Sequence of chain B:
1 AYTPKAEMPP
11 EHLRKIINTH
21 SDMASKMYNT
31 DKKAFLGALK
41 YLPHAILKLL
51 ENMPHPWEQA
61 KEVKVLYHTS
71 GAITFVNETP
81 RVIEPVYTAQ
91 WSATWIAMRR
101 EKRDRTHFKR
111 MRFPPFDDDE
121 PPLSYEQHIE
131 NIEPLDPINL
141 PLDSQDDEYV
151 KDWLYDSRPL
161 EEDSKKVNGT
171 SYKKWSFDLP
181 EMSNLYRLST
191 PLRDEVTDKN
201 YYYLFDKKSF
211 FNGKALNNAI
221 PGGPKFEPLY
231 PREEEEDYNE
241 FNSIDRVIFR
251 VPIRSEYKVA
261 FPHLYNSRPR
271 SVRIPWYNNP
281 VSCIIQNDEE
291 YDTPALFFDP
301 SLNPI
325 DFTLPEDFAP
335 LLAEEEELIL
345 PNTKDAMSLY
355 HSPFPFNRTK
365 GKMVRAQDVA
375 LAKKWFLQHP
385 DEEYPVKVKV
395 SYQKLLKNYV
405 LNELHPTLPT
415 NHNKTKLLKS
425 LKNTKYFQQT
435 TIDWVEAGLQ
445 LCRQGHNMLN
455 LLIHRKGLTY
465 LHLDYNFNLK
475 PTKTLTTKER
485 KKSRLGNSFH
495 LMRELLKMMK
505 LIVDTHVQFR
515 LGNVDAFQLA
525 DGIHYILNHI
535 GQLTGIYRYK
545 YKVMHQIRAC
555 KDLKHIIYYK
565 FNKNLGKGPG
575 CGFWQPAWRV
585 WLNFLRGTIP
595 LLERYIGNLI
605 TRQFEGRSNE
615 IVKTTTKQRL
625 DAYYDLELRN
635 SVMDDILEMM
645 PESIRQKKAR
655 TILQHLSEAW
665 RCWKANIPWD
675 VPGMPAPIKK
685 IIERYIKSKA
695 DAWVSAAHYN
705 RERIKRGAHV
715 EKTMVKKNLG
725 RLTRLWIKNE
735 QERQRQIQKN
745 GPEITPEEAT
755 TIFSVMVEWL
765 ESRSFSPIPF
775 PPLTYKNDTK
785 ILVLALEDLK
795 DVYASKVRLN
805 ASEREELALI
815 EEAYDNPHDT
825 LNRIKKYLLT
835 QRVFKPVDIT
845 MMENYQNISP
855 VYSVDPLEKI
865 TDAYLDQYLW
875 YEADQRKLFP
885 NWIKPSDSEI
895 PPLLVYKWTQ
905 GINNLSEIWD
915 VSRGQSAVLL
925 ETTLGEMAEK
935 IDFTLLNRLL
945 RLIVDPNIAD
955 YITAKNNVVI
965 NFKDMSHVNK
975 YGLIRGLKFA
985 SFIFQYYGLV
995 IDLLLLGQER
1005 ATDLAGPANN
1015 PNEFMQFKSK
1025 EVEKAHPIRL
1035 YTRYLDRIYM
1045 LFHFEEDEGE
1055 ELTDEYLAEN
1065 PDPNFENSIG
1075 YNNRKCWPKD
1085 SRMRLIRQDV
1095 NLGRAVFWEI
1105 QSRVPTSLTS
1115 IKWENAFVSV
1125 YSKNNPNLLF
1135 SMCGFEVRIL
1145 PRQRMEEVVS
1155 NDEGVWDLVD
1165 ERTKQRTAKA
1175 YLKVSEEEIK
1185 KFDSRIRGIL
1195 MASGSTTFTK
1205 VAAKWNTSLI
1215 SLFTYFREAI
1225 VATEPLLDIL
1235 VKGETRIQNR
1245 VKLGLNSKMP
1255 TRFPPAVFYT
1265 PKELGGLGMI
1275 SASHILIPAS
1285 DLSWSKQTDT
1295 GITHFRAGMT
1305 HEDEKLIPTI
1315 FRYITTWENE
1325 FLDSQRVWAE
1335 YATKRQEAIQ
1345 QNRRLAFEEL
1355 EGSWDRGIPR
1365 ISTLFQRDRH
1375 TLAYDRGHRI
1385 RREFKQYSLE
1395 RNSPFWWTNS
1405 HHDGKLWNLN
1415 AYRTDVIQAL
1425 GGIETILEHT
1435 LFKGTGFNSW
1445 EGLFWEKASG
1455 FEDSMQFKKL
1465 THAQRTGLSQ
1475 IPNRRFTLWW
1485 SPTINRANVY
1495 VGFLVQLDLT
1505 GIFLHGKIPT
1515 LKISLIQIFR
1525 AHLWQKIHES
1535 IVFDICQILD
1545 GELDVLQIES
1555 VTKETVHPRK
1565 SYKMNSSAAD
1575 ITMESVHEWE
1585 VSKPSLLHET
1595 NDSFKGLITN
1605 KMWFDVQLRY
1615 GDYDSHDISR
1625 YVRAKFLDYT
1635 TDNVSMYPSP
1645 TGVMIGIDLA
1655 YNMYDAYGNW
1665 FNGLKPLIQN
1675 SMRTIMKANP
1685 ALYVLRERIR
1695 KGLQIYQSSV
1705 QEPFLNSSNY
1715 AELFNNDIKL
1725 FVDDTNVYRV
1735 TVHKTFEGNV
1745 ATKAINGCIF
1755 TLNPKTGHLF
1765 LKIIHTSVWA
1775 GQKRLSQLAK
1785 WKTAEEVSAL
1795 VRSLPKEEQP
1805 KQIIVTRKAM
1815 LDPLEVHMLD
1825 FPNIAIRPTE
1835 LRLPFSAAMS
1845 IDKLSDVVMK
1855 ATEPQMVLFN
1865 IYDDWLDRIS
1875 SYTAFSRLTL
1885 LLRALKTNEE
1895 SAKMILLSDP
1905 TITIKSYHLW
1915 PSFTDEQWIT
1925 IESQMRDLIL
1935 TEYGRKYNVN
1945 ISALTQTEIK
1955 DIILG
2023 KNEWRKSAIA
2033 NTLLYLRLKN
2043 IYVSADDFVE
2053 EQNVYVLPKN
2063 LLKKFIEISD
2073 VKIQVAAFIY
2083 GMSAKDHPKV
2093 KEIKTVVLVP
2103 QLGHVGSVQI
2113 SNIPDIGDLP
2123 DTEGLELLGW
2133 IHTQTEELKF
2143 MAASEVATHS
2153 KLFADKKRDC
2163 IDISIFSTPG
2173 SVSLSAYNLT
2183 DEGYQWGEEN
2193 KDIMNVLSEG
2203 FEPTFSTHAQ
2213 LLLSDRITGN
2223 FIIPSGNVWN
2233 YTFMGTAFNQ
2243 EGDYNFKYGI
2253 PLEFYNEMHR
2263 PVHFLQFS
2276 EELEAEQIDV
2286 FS

The following describes two proteins that form a bound complex.

Sequence of chain A:
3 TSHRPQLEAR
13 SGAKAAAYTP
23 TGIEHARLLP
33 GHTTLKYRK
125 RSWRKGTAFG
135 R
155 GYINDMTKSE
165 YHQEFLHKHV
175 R

Interface contacts:
Residue W1102 in chain B contacts residue R135 in chain A (closest heavy-atom distance 3.1 Å).
Residue L998 in chain B is in contact with residue F133 in chain A (closest heavy-atom distance 3.7 Å).
Residue R598 in chain B interacts with residue L31 in chain A (closest heavy-atom distance 3.5 Å).
Residue E706 in chain B interacts with residue Y165 in chain A (closest heavy-atom distance 3.5 Å).
Residue R633 in chain B interacts with residue T3 in chain A (closest heavy-atom distance 3.6 Å).
Residue N851 in chain B interacts with residue K172 in chain A (closest heavy-atom distance 3.7 Å).
Residue R705 in chain B interacts with residue F169 in chain A (closest heavy-atom distance 3.7 Å).
Residue R1107 in chain B interacts with residue W127 in chain A (closest heavy-atom distance 3.1 Å).
Residue F1046 in chain B interacts with residue W127 in chain A (closest heavy-atom distance 3.9 Å).
Residue T755 in chain B interacts with residue F133 in chain A (closest heavy-atom distance 3.3 Å).
Residue N634 in chain B is in contact with residue S4 in chain A (closest heavy-atom distance 3.6 Å).
Residue N613 in chain B contacts residue K16 in chain A (closest heavy-atom distance 3.6 Å).
Residue S612 in chain B contacts residue T23 in chain A (closest heavy-atom distance 3.7 Å).
Residue N733 in chain B contacts residue H166 in chain A (closest heavy-atom distance 3.6 Å).
Residue Q850 in chain B is in contact with residue H173 in chain A (closest heavy-atom distance 3.4 Å).
Residue R598 in chain B contacts residue A28 in chain A (closest heavy-atom distance 3.5 Å).
Residue K709 in chain B interacts with residue H173 in chain A (closest heavy-atom distance 3.2 Å).
Residue E1059 in chain B interacts with residue R128 in chain A (closest heavy-atom distance 2.5 Å).
Residue N851 in chain B interacts with residue R175 in chain A (closest heavy-atom distance 3.6 Å).
Residue P1109 in chain B interacts with residue F133 in chain A (closest heavy-atom distance 3.7 Å).
Residue N848 in chain B interacts with residue R175 in chain A (closest heavy-atom distance 3.4 Å).
Residue N602 in chain B is in contact with residue E26 in chain A (closest heavy-atom distance 2.8 Å).
Residue D695 in chain B interacts with residue M160 in chain A (closest heavy-atom distance 3.4 Å).
Residue I756 in chain B interacts with residue F133 in chain A (closest heavy-atom distance 3.9 Å).
Residue R1107 in chain B contacts residue F133 in chain A (closest heavy-atom distance 2.9 Å).
Residue E1063 in chain B contacts residue R135 in chain A (closest heavy-atom distance 3.0 Å).
Residue R633 in chain B interacts with residue S4 in chain A (closest heavy-atom distance 3.8 Å).
Residue E752 in chain B is in contact with residue F133 in chain A (closest heavy-atom distance 3.4 Å).
Residue E1103 in chain B is in contact with residue W127 in chain A (closest heavy-atom distance 2.6 Å).
Residue I852 in chain B is in contact with residue H173 in chain A (closest heavy-atom distance 2.4 Å).
Residue G610 in chain B interacts with residue T23 in chain A (closest heavy-atom distance 3.4 Å).
Residue L726 in chain B contacts residue F169 in chain A (closest heavy-atom distance 3.4 Å).
Residue W730 in chain B contacts residue V174 in chain A (closest heavy-atom distance 3.0 Å).
Residue W730 in chain B contacts residue L170 in chain A (closest heavy-atom distance 3.9 Å).
Residue R598 in chain B is in contact with residue E26 in chain A (closest heavy-atom distance 3.5 Å).
Residue E614 in chain B is in contact with residue S13 in chain A (closest heavy-atom distance 3.7 Å).
Residue L729 in chain B interacts with residue L170 in chain A (closest heavy-atom distance 3.6 Å).
Residue M845 in chain B interacts with residue V174 in chain A (closest heavy-atom distance 3.4 Å).
Residue P1031 in chain B interacts with residue W127 in chain A (closest heavy-atom distance 3.3 Å).
Residue N851 in chain B contacts residue H173 in chain A (closest heavy-atom distance 3.1 Å).
Residue R1107 in chain B interacts with residue T131 in chain A (closest heavy-atom distance 3.1 Å).
Residue H1030 in chain B is in contact with residue W127 in chain A (closest heavy-atom distance 3.1 Å).
Residue E736 in chain B interacts with residue K162 in chain A (closest heavy-atom distance 3.2 Å).
Residue N602 in chain B is in contact with residue I25 in chain A (closest heavy-atom distance 3.5 Å).
Residue W1102 in chain B is in contact with residue R128 in chain A (closest heavy-atom distance 3.5 Å).
Residue Q650 in chain B contacts residue H5 in chain A (closest heavy-atom distance 3.7 Å).
Residue E609 in chain B interacts with residue T23 in chain A (closest heavy-atom distance 2.6 Å).
Residue V759 in chain B contacts residue A132 in chain A (closest heavy-atom distance 3.9 Å).
Residue L998 in chain B contacts residue T131 in chain A (closest heavy-atom distance 3.5 Å).
Residue H702 in chain B contacts residue F169 in chain A (closest heavy-atom distance 3.1 Å).
Residue N733 in chain B is in contact with residue L170 in chain A (closest heavy-atom distance 3.0 Å).
Residue L999 in chain B interacts with residue T131 in chain A (closest heavy-atom distance 3.8 Å).
Residue R1107 in chain B contacts residue R128 in chain A (closest heavy-atom distance 3.9 Å).
Residue R654 in chain B is in contact with residue T3 in chain A (closest heavy-atom distance 3.4 Å).
Residue I852 in chain B is in contact with residue V174 in chain A (closest heavy-atom distance 2.9 Å).
Residue H702 in chain B is in contact with residue H166 in chain A (closest heavy-atom distance 3.2 Å).
Residue L1056 in chain B is in contact with residue W127 in chain A (closest heavy-atom distance 3.7 Å).
Residue E1103 in chain B interacts with residue R128 in chain A (closest heavy-atom distance 3.5 Å).
Residue S1106 in chain B contacts residue R135 in chain A (closest heavy-atom distance 3.5 Å).
Residue S1106 in chain B contacts residue F133 in chain A (closest heavy-atom distance 3.4 Å).